Sequence of the second protein:
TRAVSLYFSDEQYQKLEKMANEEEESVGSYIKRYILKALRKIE

These two protein chains interact to form a complex.

Interface contacts:
Residue I42 in the second protein is in contact with residue K15 in the first protein (closest heavy-atom distance 4.0 Å).
Residue V4 in the second protein contacts residue L6 in the first protein (closest heavy-atom distance 2.8 Å).
Residue A38 in the second protein interacts with residue Y34 in the first protein (closest heavy-atom distance 3.4 Å).
Residue F8 in the second protein interacts with residue R2 in the first protein (closest heavy-atom distance 2.9 Å).
Residue I35 in the second protein interacts with residue F8 in the first protein (closest heavy-atom distance 4.0 Å).
Residue K15 in the second protein interacts with residue L39 in the first protein (closest heavy-atom distance 3.8 Å).
Residue I31 in the second protein contacts residue V4 in the first protein (closest heavy-atom distance 3.7 Å).
Residue Y13 in the second protein is in contact with residue R2 in the first protein (closest heavy-atom distance 3.3 Å).
Residue Y7 in the second protein contacts residue K32 in the first protein (closest heavy-atom distance 2.9 Å).
Residue L39 in the second protein interacts with residue Q12 in the first protein (closest heavy-atom distance 4.0 Å).
Residue Q12 in the second protein contacts residue L39 in the first protein (closest heavy-atom distance 3.7 Å).
Residue I42 in the second protein interacts with residue Y34 in the first protein (closest heavy-atom distance 3.6 Å).
Residue Y7 in the second protein is in contact with residue T1 in the first protein (closest heavy-atom distance 3.8 Å).
Residue V4 in the second protein interacts with residue I31 in the first protein (closest heavy-atom distance 3.8 Å).
Residue Q12 in the second protein is in contact with residue L36 in the first protein (closest heavy-atom distance 3.8 Å).
Residue L6 in the second protein is in contact with residue G28 in the first protein (closest heavy-atom distance 3.2 Å).
Residue K32 in the second protein contacts residue Y7 in the first protein (closest heavy-atom distance 3.5 Å).
Residue L36 in the second protein contacts residue F8 in the first protein (closest heavy-atom distance 3.7 Å).
Residue L16 in the second protein contacts residue I35 in the first protein (closest heavy-atom distance 3.8 Å).
Residue K15 in the second protein contacts residue E43 in the first protein (closest heavy-atom distance 2.9 Å).
Residue K32 in the second protein is in contact with residue L6 in the first protein (closest heavy-atom distance 4.0 Å).
Residue A3 in the second protein is in contact with residue Y7 in the first protein (closest heavy-atom distance 3.9 Å).
Residue I35 in the second protein interacts with residue Y34 in the first protein (closest heavy-atom distance 3.6 Å).
Residue I42 in the second protein is in contact with residue M19 in the first protein (closest heavy-atom distance 3.6 Å).
Residue Y13 in the second protein contacts residue V4 in the first protein (closest heavy-atom distance 3.4 Å).
Residue Y34 in the second protein is in contact with residue A38 in the first protein (closest heavy-atom distance 3.7 Å).
Residue K32 in the second protein interacts with residue F8 in the first protein (closest heavy-atom distance 3.7 Å).
Residue R2 in the second protein contacts residue F8 in the first protein (closest heavy-atom distance 2.9 Å).
Residue I31 in the second protein contacts residue I35 in the first protein (closest heavy-atom distance 3.5 Å).
Residue S5 in the second protein is in contact with residue S5 in the first protein (closest heavy-atom distance 4.0 Å).
Residue T1 in the second protein is in contact with residue Y7 in the first protein (closest heavy-atom distance 3.8 Å).
Residue M19 in the second protein interacts with residue I42 in the first protein (closest heavy-atom distance 3.5 Å).
Residue F8 in the second protein contacts residue K32 in the first protein (closest heavy-atom distance 3.6 Å).
Residue A3 in the second protein is in contact with residue L6 in the first protein (closest heavy-atom distance 3.4 Å).
Residue S5 in the second protein interacts with residue V4 in the first protein (closest heavy-atom distance 3.4 Å).
Residue L39 in the second protein contacts residue Y34 in the first protein (closest heavy-atom distance 4.0 Å).
Residue L6 in the second protein contacts residue V4 in the first protein (closest heavy-atom distance 2.8 Å).
Residue Y7 in the second protein is in contact with residue R2 in the first protein (closest heavy-atom distance 3.5 Å).
Residue V4 in the second protein is in contact with residue F8 in the first protein (closest heavy-atom distance 3.8 Å).
Residue L6 in the second protein contacts residue R2 in the first protein (closest heavy-atom distance 3.5 Å).
Residue F8 in the second protein contacts residue T1 in the first protein (closest heavy-atom distance 3.4 Å).
Residue T1 in the second protein interacts with residue F8 in the first protein (closest heavy-atom distance 3.4 Å).
Residue L39 in the second protein contacts residue L16 in the first protein (closest heavy-atom distance 3.6 Å).
Residue L36 in the second protein is in contact with residue Q12 in the first protein (closest heavy-atom distance 3.8 Å).
Residue R2 in the second protein contacts residue D10 in the first protein (closest heavy-atom distance 2.8 Å).
Residue Y13 in the second protein contacts residue A3 in the first protein (closest heavy-atom distance 3.0 Å).
Residue G28 in the second protein interacts with residue L6 in the first protein (closest heavy-atom distance 3.8 Å).
Residue L6 in the second protein is in contact with residue I31 in the first protein (closest heavy-atom distance 3.4 Å).
Residue F8 in the second protein interacts with residue I35 in the first protein (closest heavy-atom distance 3.8 Å).
Residue I35 in the second protein is in contact with residue I35 in the first protein (closest heavy-atom distance 3.5 Å).
Residue Y34 in the second protein is in contact with residue I42 in the first protein (closest heavy-atom distance 3.7 Å).
Residue V4 in the second protein is in contact with residue Y13 in the first protein (closest heavy-atom distance 3.8 Å).
Residue L39 in the second protein is in contact with residue K15 in the first protein (closest heavy-atom distance 3.8 Å).
Residue R2 in the second protein is in contact with residue Q14 in the first protein (closest heavy-atom distance 2.9 Å).
Residue F8 in the second protein contacts residue V4 in the first protein (closest heavy-atom distance 3.4 Å).
Residue R2 in the second protein contacts residue Y7 in the first protein (closest heavy-atom distance 3.8 Å).
Residue L6 in the second protein interacts with residue A3 in the first protein (closest heavy-atom distance 3.6 Å).
Residue R2 in the second protein contacts residue Y13 in the first protein (closest heavy-atom distance 3.1 Å).
Residue V4 in the second protein interacts with residue S5 in the first protein (closest heavy-atom distance 3.4 Å).
Residue V4 in the second protein is in contact with residue V4 in the first protein (closest heavy-atom distance 3.4 Å).

Sequence of the first protein:
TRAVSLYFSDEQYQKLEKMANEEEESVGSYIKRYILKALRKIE